Contacts between the two chains:
Residue I208 in protein 2 contacts residue A15 in protein 1 (closest heavy-atom distance 4.8 Å).
Residue I209 in protein 2 contacts residue R19 in protein 1 (closest heavy-atom distance 3.8 Å).
Residue V206 in protein 2 contacts residue I41 in protein 1 (closest heavy-atom distance 3.9 Å).
Residue P203 in protein 2 contacts residue L46 in protein 1 (closest heavy-atom distance 4.3 Å).
Residue P211 in protein 2 interacts with residue R19 in protein 1 (closest heavy-atom distance 3.2 Å).
Residue V206 in protein 2 interacts with residue A39 in protein 1 (closest heavy-atom distance 4.0 Å).
Residue I208 in protein 2 is in contact with residue A12 in protein 1 (closest heavy-atom distance 4.9 Å).
Residue I208 in protein 2 contacts residue A39 in protein 1 (closest heavy-atom distance 3.3 Å).
Residue P199 in protein 2 is in contact with residue Q42 in protein 1 (closest heavy-atom distance 4.4 Å).
Residue P203 in protein 2 is in contact with residue Q42 in protein 1 (closest heavy-atom distance 4.3 Å).
Residue I208 in protein 2 is in contact with residue I38 in protein 1 (closest heavy-atom distance 3.3 Å).
Residue V206 in protein 2 interacts with residue L46 in protein 1 (closest heavy-atom distance 4.9 Å).
Residue D204 in protein 2 contacts residue T8 in protein 1 (closest heavy-atom distance 4.0 Å).
Residue I208 in protein 2 is in contact with residue Y20 in protein 1 (closest heavy-atom distance 4.8 Å).
Residue I208 in protein 2 contacts residue L16 in protein 1 (closest heavy-atom distance 3.6 Å).
Residue A205 in protein 2 is in contact with residue I41 in protein 1 (closest heavy-atom distance 4.5 Å).
Residue E210 in protein 2 is in contact with residue R19 in protein 1 (closest heavy-atom distance 3.9 Å).
Residue V206 in protein 2 is in contact with residue A12 in protein 1 (closest heavy-atom distance 4.4 Å).
Residue I208 in protein 2 is in contact with residue R19 in protein 1 (closest heavy-atom distance 3.8 Å).
Residue V206 in protein 2 is in contact with residue I50 in protein 1 (closest heavy-atom distance 4.3 Å).
Residue T207 in protein 2 contacts residue A39 in protein 1 (closest heavy-atom distance 3.4 Å).
Residue K200 in protein 2 contacts residue Q42 in protein 1 (closest heavy-atom distance 4.2 Å).
Residue T207 in protein 2 interacts with residue I38 in protein 1 (closest heavy-atom distance 3.7 Å).
Residue L202 in protein 2 contacts residue Q42 in protein 1 (closest heavy-atom distance 4.0 Å).
Residue V206 in protein 2 interacts with residue T40 in protein 1 (closest heavy-atom distance 3.9 Å).
Residue A205 in protein 2 interacts with residue T40 in protein 1 (closest heavy-atom distance 3.9 Å).
Residue I209 in protein 2 contacts residue Y20 in protein 1 (closest heavy-atom distance 3.1 Å).
Residue I209 in protein 2 is in contact with residue I38 in protein 1 (closest heavy-atom distance 3.1 Å).
Residue P211 in protein 2 is in contact with residue Y20 in protein 1 (closest heavy-atom distance 3.4 Å).
Residue E210 in protein 2 interacts with residue Y20 in protein 1 (closest heavy-atom distance 4.1 Å).
Residue T207 in protein 2 is in contact with residue T40 in protein 1 (closest heavy-atom distance 3.0 Å).
Residue A201 in protein 2 interacts with residue Q42 in protein 1 (closest heavy-atom distance 4.6 Å).

Sequence of protein 2:
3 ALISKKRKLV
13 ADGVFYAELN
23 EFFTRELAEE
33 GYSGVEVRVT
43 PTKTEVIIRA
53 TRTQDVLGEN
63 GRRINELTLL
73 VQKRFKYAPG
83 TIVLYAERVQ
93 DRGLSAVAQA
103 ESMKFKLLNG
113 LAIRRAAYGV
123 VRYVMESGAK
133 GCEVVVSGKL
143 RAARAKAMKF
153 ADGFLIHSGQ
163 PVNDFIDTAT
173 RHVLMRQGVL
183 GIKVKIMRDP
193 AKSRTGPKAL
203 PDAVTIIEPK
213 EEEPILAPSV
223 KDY

This data describes a binding interaction between two proteins.

Sequence of protein 1:
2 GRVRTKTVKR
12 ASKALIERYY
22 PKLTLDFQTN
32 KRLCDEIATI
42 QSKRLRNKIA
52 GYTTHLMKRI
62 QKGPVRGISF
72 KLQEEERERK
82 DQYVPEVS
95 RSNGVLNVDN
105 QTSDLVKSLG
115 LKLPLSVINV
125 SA